Sequence of chain B:
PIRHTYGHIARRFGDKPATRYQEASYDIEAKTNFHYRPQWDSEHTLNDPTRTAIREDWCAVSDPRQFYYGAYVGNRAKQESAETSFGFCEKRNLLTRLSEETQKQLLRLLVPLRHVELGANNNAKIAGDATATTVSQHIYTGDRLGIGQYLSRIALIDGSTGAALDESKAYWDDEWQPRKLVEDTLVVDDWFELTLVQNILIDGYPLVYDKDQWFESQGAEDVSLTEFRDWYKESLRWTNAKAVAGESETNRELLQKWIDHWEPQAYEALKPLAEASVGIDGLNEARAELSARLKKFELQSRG

Sequence of chain A:
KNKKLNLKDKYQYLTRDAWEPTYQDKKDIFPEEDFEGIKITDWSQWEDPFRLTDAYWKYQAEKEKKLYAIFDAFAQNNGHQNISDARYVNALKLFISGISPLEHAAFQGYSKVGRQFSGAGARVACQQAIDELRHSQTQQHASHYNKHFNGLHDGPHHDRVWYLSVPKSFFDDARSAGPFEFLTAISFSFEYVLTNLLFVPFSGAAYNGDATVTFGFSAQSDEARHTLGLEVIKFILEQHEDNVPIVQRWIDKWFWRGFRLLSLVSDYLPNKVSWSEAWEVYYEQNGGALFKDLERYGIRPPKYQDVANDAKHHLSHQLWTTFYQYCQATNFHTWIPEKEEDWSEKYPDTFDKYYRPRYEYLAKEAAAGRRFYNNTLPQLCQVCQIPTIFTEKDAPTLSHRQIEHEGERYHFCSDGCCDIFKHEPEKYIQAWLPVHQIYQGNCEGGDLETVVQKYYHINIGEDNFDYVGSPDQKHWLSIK

Interface contacts:
Residue Q65 in chain A contacts residue Y81 in chain B (closest heavy-atom distance 3.1 Å).
Residue Q449 in chain A contacts residue R48 in chain B (closest heavy-atom distance 3.0 Å).
Residue D180 in chain A contacts residue H46 in chain B (closest heavy-atom distance 2.8 Å).
Residue D77 in chain A interacts with residue R31 in chain B (closest heavy-atom distance 2.8 Å).
Residue R140 in chain A contacts residue Y81 in chain B (closest heavy-atom distance 3.1 Å).
Residue S150 in chain A is in contact with residue Y17 in chain B (closest heavy-atom distance 2.8 Å).
Residue Q132 in chain A is in contact with residue N134 in chain B (closest heavy-atom distance 2.6 Å).
Residue D167 in chain A is in contact with residue K42 in chain B (closest heavy-atom distance 2.8 Å).
Residue H147 in chain A interacts with residue R31 in chain B (closest heavy-atom distance 2.9 Å).
Residue N157 in chain A is in contact with residue I13 in chain B (closest heavy-atom distance 3.0 Å).
Residue N157 in chain A is in contact with residue R14 in chain B (closest heavy-atom distance 2.9 Å).
Residue T26 in chain A interacts with residue E203 in chain B (closest heavy-atom distance 2.9 Å).
Residue T26 in chain A contacts residue R199 in chain B (closest heavy-atom distance 2.5 Å).
Residue P163 in chain A contacts residue D38 in chain B (closest heavy-atom distance 3.2 Å).
Residue R268 in chain A contacts residue Y47 in chain B (closest heavy-atom distance 3.0 Å).
Residue W451 in chain A contacts residue N44 in chain B (closest heavy-atom distance 2.9 Å).
Residue N153 in chain A contacts residue R14 in chain B (closest heavy-atom distance 3.0 Å).
Residue H109 in chain A interacts with residue T147 in chain B (closest heavy-atom distance 3.1 Å).
Residue L159 in chain A is in contact with residue Y17 in chain B (closest heavy-atom distance 3.1 Å).
Residue A185 in chain A contacts residue Q50 in chain B (closest heavy-atom distance 3.1 Å).
Residue R120 in chain A is in contact with residue L206 in chain B (closest heavy-atom distance 3.2 Å).
Residue Q403 in chain A is in contact with residue H46 in chain B (closest heavy-atom distance 3.0 Å).
Residue Y27 in chain A is in contact with residue Q196 in chain B (closest heavy-atom distance 2.5 Å).
Residue W62 in chain A interacts with residue Y84 in chain B (closest heavy-atom distance 3.2 Å).
Residue Y27 in chain A contacts residue E203 in chain B (closest heavy-atom distance 2.6 Å).
Residue Q143 in chain A interacts with residue Q151 in chain B (closest heavy-atom distance 2.9 Å).
Residue D167 in chain A is in contact with residue T43 in chain B (closest heavy-atom distance 3.2 Å).
Residue N153 in chain A contacts residue T16 in chain B (closest heavy-atom distance 3.0 Å).
Residue K176 in chain A contacts residue N44 in chain B (closest heavy-atom distance 3.1 Å).
Residue D20 in chain A interacts with residue R127 in chain B (closest heavy-atom distance 2.4 Å).
Residue K446 in chain A interacts with residue Q50 in chain B (closest heavy-atom distance 2.8 Å).
Residue F156 in chain A is in contact with residue R14 in chain B (closest heavy-atom distance 2.9 Å).
Residue L8 in chain A is in contact with residue S177 in chain B (closest heavy-atom distance 2.9 Å).
Residue K63 in chain A is in contact with residue Q92 in chain B (closest heavy-atom distance 3.3 Å).
Residue D161 in chain A is in contact with residue R22 in chain B (closest heavy-atom distance 2.6 Å).
Residue A185 in chain A contacts residue W51 in chain B (closest heavy-atom distance 3.0 Å).
Residue S150 in chain A interacts with residue E34 in chain B (closest heavy-atom distance 2.7 Å).
Residue Q143 in chain A interacts with residue Y81 in chain B (closest heavy-atom distance 2.6 Å).
Residue W23 in chain A contacts residue E203 in chain B (closest heavy-atom distance 3.0 Å).
Residue H160 in chain A contacts residue G18 in chain B (closest heavy-atom distance 2.6 Å).
Residue K154 in chain A interacts with residue R14 in chain B (closest heavy-atom distance 3.3 Å).
Residue A22 in chain A is in contact with residue K186 in chain B (closest heavy-atom distance 3.1 Å).
Residue Q143 in chain A interacts with residue Y80 in chain B (closest heavy-atom distance 3.2 Å).
Residue Q146 in chain A interacts with residue Y17 in chain B (closest heavy-atom distance 2.7 Å).
Residue P25 in chain A interacts with residue E203 in chain B (closest heavy-atom distance 3.0 Å).
Residue A66 in chain A contacts residue A89 in chain B (closest heavy-atom distance 3.1 Å).
Residue Q28 in chain A contacts residue D204 in chain B (closest heavy-atom distance 2.5 Å).
Residue D167 in chain A contacts residue N44 in chain B (closest heavy-atom distance 3.1 Å).
Residue Y27 in chain A contacts residue K200 in chain B (closest heavy-atom distance 3.2 Å).
Residue R183 in chain A contacts residue N58 in chain B (closest heavy-atom distance 2.9 Å).
Residue Y16 in chain A interacts with residue D183 in chain B (closest heavy-atom distance 2.7 Å).
Residue Y61 in chain A is in contact with residue Y81 in chain B (closest heavy-atom distance 3.0 Å).
Residue D180 in chain A contacts residue F45 in chain B (closest heavy-atom distance 3.3 Å).
Residue E69 in chain A contacts residue G82 in chain B (closest heavy-atom distance 3.2 Å).
Residue S184 in chain A contacts residue Q50 in chain B (closest heavy-atom distance 3.2 Å).
Residue Q113 in chain A interacts with residue N58 in chain B (closest heavy-atom distance 2.9 Å).
Residue Q143 in chain A interacts with residue A35 in chain B (closest heavy-atom distance 3.2 Å).
Residue R183 in chain A interacts with residue W51 in chain B (closest heavy-atom distance 2.9 Å).
Residue S184 in chain A is in contact with residue W51 in chain B (closest heavy-atom distance 3.0 Å).
Residue K154 in chain A is in contact with residue I13 in chain B (closest heavy-atom distance 2.9 Å).

This data describes a binding interaction between two proteins.